Sequence of chain A:
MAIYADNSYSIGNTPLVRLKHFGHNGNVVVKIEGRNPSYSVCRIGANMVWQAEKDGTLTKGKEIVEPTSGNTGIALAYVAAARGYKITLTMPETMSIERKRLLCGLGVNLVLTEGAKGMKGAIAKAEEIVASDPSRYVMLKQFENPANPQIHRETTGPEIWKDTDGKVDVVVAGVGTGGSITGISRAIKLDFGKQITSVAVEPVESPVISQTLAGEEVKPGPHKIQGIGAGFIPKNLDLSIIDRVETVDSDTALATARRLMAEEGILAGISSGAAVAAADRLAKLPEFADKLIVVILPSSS

The following describes two proteins that form a bound complex.

Sequence of chain B:
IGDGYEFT

Residue-level contacts at the interface:
Residue H224 in chain A interacts with residue E6 in chain B (closest heavy-atom distance 3.6 Å).
Residue S70 in chain A is in contact with residue D3 in chain B (closest heavy-atom distance 3.4 Å).
Residue M120 in chain A is in contact with residue G4 in chain B (closest heavy-atom distance 3.5 Å).
Residue G71 in chain A is in contact with residue I1 in chain B (closest heavy-atom distance 3.4 Å).
Residue N72 in chain A is in contact with residue I1 in chain B (closest heavy-atom distance 3.7 Å).
Residue M120 in chain A is in contact with residue Y5 in chain B (closest heavy-atom distance 4.7 Å).
Residue Q227 in chain A contacts residue F7 in chain B (closest heavy-atom distance 3.2 Å).
Residue I124 in chain A interacts with residue G4 in chain B (closest heavy-atom distance 4.9 Å).
Residue Q227 in chain A interacts with residue G2 in chain B (closest heavy-atom distance 4.2 Å).
Residue H224 in chain A contacts residue T8 in chain B (closest heavy-atom distance 2.6 Å).
Residue P223 in chain A is in contact with residue E6 in chain B (closest heavy-atom distance 4.4 Å).
Residue F144 in chain A interacts with residue G4 in chain B (closest heavy-atom distance 4.1 Å).
Residue T69 in chain A interacts with residue I1 in chain B (closest heavy-atom distance 3.8 Å).
Residue F233 in chain A contacts residue Y5 in chain B (closest heavy-atom distance 4.9 Å).
Residue K225 in chain A contacts residue F7 in chain B (closest heavy-atom distance 3.6 Å).
Residue G228 in chain A is in contact with residue G2 in chain B (closest heavy-atom distance 4.1 Å).
Residue A231 in chain A contacts residue Y5 in chain B (closest heavy-atom distance 3.0 Å).
Residue G228 in chain A contacts residue I1 in chain B (closest heavy-atom distance 3.3 Å).
Residue G230 in chain A contacts residue I1 in chain B (closest heavy-atom distance 4.2 Å).
Residue M120 in chain A is in contact with residue D3 in chain B (closest heavy-atom distance 3.2 Å).
Residue G222 in chain A is in contact with residue E6 in chain B (closest heavy-atom distance 3.7 Å).
Residue F233 in chain A contacts residue G4 in chain B (closest heavy-atom distance 4.2 Å).
Residue G71 in chain A contacts residue G2 in chain B (closest heavy-atom distance 3.2 Å).
Residue P223 in chain A contacts residue T8 in chain B (closest heavy-atom distance 3.7 Å).
Residue F144 in chain A contacts residue I1 in chain B (closest heavy-atom distance 3.0 Å).
Residue A231 in chain A interacts with residue G4 in chain B (closest heavy-atom distance 3.6 Å).
Residue S70 in chain A contacts residue I1 in chain B (closest heavy-atom distance 4.6 Å).
Residue G230 in chain A is in contact with residue E6 in chain B (closest heavy-atom distance 3.2 Å).
Residue K225 in chain A is in contact with residue T8 in chain B (closest heavy-atom distance 4.4 Å).
Residue T178 in chain A contacts residue I1 in chain B (closest heavy-atom distance 4.1 Å).
Residue Q143 in chain A is in contact with residue I1 in chain B (closest heavy-atom distance 4.1 Å).
Residue I226 in chain A interacts with residue F7 in chain B (closest heavy-atom distance 4.2 Å).
Residue N72 in chain A is in contact with residue G2 in chain B (closest heavy-atom distance 4.7 Å).
Residue A231 in chain A interacts with residue I1 in chain B (closest heavy-atom distance 3.7 Å).
Residue I229 in chain A contacts residue I1 in chain B (closest heavy-atom distance 3.8 Å).
Residue A231 in chain A is in contact with residue E6 in chain B (closest heavy-atom distance 4.4 Å).
Residue F144 in chain A is in contact with residue D3 in chain B (closest heavy-atom distance 4.8 Å).
Residue H224 in chain A interacts with residue F7 in chain B (closest heavy-atom distance 3.0 Å).
Residue G230 in chain A interacts with residue Y5 in chain B (closest heavy-atom distance 5.0 Å).
Residue S70 in chain A is in contact with residue G2 in chain B (closest heavy-atom distance 3.6 Å).
Residue G177 in chain A is in contact with residue I1 in chain B (closest heavy-atom distance 3.4 Å).
Residue T73 in chain A is in contact with residue I1 in chain B (closest heavy-atom distance 4.1 Å).
Residue P223 in chain A contacts residue F7 in chain B (closest heavy-atom distance 4.2 Å).